The following describes two proteins that form a bound complex.

Sequence of chain A:
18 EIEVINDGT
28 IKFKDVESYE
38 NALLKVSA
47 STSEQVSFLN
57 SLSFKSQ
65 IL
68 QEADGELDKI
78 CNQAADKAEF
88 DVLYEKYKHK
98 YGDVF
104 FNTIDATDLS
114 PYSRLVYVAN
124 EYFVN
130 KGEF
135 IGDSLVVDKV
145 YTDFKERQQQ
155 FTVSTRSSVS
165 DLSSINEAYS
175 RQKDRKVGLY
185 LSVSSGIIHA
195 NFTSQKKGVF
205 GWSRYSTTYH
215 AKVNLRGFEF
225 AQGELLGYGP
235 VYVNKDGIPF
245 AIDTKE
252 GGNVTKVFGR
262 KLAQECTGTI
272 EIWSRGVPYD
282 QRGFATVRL

Residue-level contacts at the interface:
Residue V163 in chain A is in contact with residue T159 in chain B (closest heavy-atom distance 3.4 Å).
Residue S167 in chain A is in contact with residue T156 in chain B (closest heavy-atom distance 2.7 Å).
Residue S161 in chain A interacts with residue S162 in chain B (closest heavy-atom distance 3.4 Å).
Residue T110 in chain A contacts residue G205 in chain B (closest heavy-atom distance 3.2 Å).
Residue A194 in chain A is in contact with residue V121 in chain B (closest heavy-atom distance 3.4 Å).
Residue S44 in chain A is in contact with residue K257 in chain B (closest heavy-atom distance 2.8 Å).
Residue Y120 in chain A contacts residue V187 in chain B (closest heavy-atom distance 3.1 Å).
Residue E124 in chain A is in contact with residue T256 in chain B (closest heavy-atom distance 2.6 Å).
Residue H193 in chain A interacts with residue A122 in chain B (closest heavy-atom distance 3.1 Å).
Residue R208 in chain A contacts residue D71 in chain B (closest heavy-atom distance 3.0 Å).
Residue V187 in chain A contacts residue Y120 in chain B (closest heavy-atom distance 3.1 Å).
Residue V163 in chain A interacts with residue S161 in chain B (closest heavy-atom distance 3.1 Å).
Residue Q199 in chain A contacts residue D111 in chain B (closest heavy-atom distance 2.9 Å).
Residue V163 in chain A contacts residue R160 in chain B (closest heavy-atom distance 2.9 Å).
Residue Q154 in chain A contacts residue I169 in chain B (closest heavy-atom distance 3.0 Å).
Residue S158 in chain A contacts residue D165 in chain B (closest heavy-atom distance 2.8 Å).
Residue K257 in chain A is in contact with residue S44 in chain B (closest heavy-atom distance 2.8 Å).
Residue S113 in chain A is in contact with residue R208 in chain B (closest heavy-atom distance 3.4 Å).
Residue T256 in chain A contacts residue Y125 in chain B (closest heavy-atom distance 2.6 Å).
Residue R160 in chain A is in contact with residue F285 in chain B (closest heavy-atom distance 3.2 Å).
Residue E171 in chain A is in contact with residue R151 in chain B (closest heavy-atom distance 2.9 Å).
Residue T156 in chain A contacts residue S167 in chain B (closest heavy-atom distance 2.7 Å).
Residue V119 in chain A contacts residue S186 in chain B (closest heavy-atom distance 2.7 Å).
Residue V121 in chain A is in contact with residue A194 in chain B (closest heavy-atom distance 3.4 Å).
Residue R151 in chain A is in contact with residue E171 in chain B (closest heavy-atom distance 2.9 Å).
Residue F204 in chain A contacts residue C78 in chain B (closest heavy-atom distance 3.5 Å).
Residue Q199 in chain A is in contact with residue S113 in chain B (closest heavy-atom distance 3.0 Å).
Residue D71 in chain A interacts with residue R208 in chain B (closest heavy-atom distance 3.0 Å).
Residue S186 in chain A is in contact with residue V119 in chain B (closest heavy-atom distance 2.7 Å).
Residue D165 in chain A contacts residue S158 in chain B (closest heavy-atom distance 2.8 Å).
Residue R208 in chain A contacts residue P114 in chain B (closest heavy-atom distance 2.8 Å).
Residue A122 in chain A is in contact with residue H193 in chain B (closest heavy-atom distance 3.1 Å).
Residue S162 in chain A interacts with residue S161 in chain B (closest heavy-atom distance 3.4 Å).
Residue S44 in chain A interacts with residue V258 in chain B (closest heavy-atom distance 3.3 Å).
Residue G205 in chain A is in contact with residue T110 in chain B (closest heavy-atom distance 3.2 Å).
Residue D111 in chain A is in contact with residue Q199 in chain B (closest heavy-atom distance 2.9 Å).
Residue Q176 in chain A is in contact with residue Q282 in chain B (closest heavy-atom distance 3.1 Å).
Residue R208 in chain A contacts residue S113 in chain B (closest heavy-atom distance 3.4 Å).
Residue S158 in chain A is in contact with residue S167 in chain B (closest heavy-atom distance 3.2 Å).
Residue W206 in chain A interacts with residue L112 in chain B (closest heavy-atom distance 3.0 Å).
Residue Q282 in chain A contacts residue Q176 in chain B (closest heavy-atom distance 3.1 Å).
Residue R160 in chain A is in contact with residue V163 in chain B (closest heavy-atom distance 2.9 Å).
Residue H193 in chain A contacts residue Y120 in chain B (closest heavy-atom distance 3.4 Å).
Residue Y125 in chain A contacts residue T256 in chain B (closest heavy-atom distance 2.6 Å).
Residue S113 in chain A is in contact with residue Q199 in chain B (closest heavy-atom distance 3.0 Å).
Residue V258 in chain A interacts with residue S44 in chain B (closest heavy-atom distance 3.3 Å).
Residue F285 in chain A is in contact with residue R160 in chain B (closest heavy-atom distance 3.2 Å).
Residue W206 in chain A interacts with residue T110 in chain B (closest heavy-atom distance 2.7 Å).
Residue I169 in chain A is in contact with residue Q154 in chain B (closest heavy-atom distance 3.0 Å).
Residue R208 in chain A contacts residue Y115 in chain B (closest heavy-atom distance 3.5 Å).
Residue S167 in chain A contacts residue S158 in chain B (closest heavy-atom distance 3.2 Å).
Residue C78 in chain A interacts with residue F204 in chain B (closest heavy-atom distance 3.5 Å).
Residue Y120 in chain A is in contact with residue H193 in chain B (closest heavy-atom distance 3.4 Å).
Residue L112 in chain A contacts residue W206 in chain B (closest heavy-atom distance 3.0 Å).
Residue S161 in chain A is in contact with residue V163 in chain B (closest heavy-atom distance 3.1 Å).
Residue Y115 in chain A is in contact with residue R208 in chain B (closest heavy-atom distance 3.5 Å).
Residue T256 in chain A contacts residue E124 in chain B (closest heavy-atom distance 2.6 Å).
Residue T110 in chain A is in contact with residue W206 in chain B (closest heavy-atom distance 2.7 Å).
Residue P114 in chain A interacts with residue R208 in chain B (closest heavy-atom distance 2.8 Å).
Residue T159 in chain A contacts residue V163 in chain B (closest heavy-atom distance 3.4 Å).

Sequence of chain B:
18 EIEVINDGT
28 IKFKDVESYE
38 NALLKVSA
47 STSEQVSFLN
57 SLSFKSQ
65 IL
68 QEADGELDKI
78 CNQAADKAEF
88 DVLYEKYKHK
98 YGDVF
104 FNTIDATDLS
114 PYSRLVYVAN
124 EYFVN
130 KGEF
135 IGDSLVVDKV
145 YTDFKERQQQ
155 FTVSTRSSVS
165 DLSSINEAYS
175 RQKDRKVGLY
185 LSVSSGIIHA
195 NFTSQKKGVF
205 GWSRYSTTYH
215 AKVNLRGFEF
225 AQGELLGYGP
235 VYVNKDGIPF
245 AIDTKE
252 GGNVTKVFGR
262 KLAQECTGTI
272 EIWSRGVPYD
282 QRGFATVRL